This data describes a binding interaction between two proteins.

Sequence of the first protein:
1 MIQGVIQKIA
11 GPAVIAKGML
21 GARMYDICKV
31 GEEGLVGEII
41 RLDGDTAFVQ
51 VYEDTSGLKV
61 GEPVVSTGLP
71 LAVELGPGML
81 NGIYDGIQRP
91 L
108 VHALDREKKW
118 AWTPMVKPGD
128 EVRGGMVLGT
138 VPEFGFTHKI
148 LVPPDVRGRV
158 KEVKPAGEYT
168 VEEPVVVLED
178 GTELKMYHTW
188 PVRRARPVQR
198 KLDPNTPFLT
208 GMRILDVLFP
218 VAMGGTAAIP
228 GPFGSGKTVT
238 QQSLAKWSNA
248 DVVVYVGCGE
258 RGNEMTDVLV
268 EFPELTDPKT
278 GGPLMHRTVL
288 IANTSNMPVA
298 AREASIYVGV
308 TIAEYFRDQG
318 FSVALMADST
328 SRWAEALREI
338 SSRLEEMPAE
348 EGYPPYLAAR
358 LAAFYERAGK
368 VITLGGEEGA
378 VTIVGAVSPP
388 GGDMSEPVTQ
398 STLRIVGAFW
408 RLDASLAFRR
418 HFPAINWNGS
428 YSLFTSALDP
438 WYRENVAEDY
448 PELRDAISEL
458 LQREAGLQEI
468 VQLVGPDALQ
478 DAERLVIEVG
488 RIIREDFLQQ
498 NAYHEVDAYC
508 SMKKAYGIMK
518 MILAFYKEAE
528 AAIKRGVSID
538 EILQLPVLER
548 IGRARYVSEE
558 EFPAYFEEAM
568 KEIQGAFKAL

Sequence of the second protein:
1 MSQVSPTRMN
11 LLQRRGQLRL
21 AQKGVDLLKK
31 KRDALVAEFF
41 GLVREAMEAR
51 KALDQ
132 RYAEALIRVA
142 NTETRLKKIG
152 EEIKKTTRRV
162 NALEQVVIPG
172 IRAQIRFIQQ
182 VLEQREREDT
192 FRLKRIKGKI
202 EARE

Contacts between the two chains:
Residue L470 in the first protein interacts with residue I172 in the second protein (closest heavy-atom distance 4.7 Å).
Residue D390 in the first protein is in contact with residue Q3 in the second protein (closest heavy-atom distance 4.8 Å).
Residue L470 in the first protein is in contact with residue G16 in the second protein (closest heavy-atom distance 3.3 Å).